Sequence of the first protein:
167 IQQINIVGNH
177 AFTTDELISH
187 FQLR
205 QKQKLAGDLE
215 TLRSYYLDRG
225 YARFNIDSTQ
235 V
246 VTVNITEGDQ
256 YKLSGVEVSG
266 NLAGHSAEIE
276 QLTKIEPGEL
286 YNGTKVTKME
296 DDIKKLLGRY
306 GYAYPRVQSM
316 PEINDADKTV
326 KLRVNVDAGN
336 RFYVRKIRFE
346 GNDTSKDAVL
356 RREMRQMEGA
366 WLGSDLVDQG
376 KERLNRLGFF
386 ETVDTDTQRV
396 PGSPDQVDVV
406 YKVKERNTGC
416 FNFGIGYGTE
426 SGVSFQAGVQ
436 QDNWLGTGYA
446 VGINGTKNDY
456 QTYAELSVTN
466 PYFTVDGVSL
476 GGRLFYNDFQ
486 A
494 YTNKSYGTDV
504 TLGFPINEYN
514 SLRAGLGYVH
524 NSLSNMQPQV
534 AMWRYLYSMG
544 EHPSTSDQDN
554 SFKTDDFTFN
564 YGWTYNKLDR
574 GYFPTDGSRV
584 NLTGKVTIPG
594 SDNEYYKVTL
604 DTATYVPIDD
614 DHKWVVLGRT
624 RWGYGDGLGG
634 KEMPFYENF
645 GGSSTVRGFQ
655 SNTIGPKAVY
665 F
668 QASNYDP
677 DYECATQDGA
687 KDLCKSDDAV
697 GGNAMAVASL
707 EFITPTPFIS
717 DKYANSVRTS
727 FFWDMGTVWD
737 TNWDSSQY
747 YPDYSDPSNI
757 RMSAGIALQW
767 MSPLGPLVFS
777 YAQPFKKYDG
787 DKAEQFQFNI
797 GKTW

Sequence of the second protein:
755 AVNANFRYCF

This data describes a binding interaction between two proteins.

Contacts between the two chains:
Residue F416 in the first protein is in contact with residue Y762 in the second protein (closest heavy-atom distance 2.6 Å).
Residue T424 in the first protein contacts residue A755 in the second protein (closest heavy-atom distance 4.6 Å).
Residue G421 in the first protein is in contact with residue N757 in the second protein (closest heavy-atom distance 4.0 Å).
Residue G423 in the first protein is in contact with residue V756 in the second protein (closest heavy-atom distance 5.0 Å).
Residue F418 in the first protein is in contact with residue F760 in the second protein (closest heavy-atom distance 3.2 Å).
Residue G414 in the first protein is in contact with residue Y762 in the second protein (closest heavy-atom distance 4.5 Å).
Residue G419 in the first protein contacts residue N759 in the second protein (closest heavy-atom distance 4.0 Å).
Residue F416 in the first protein contacts residue F764 in the second protein (closest heavy-atom distance 4.0 Å).
Residue L770 in the first protein interacts with residue R761 in the second protein (closest heavy-atom distance 2.2 Å).
Residue N417 in the first protein interacts with residue F760 in the second protein (closest heavy-atom distance 4.0 Å).
Residue C415 in the first protein is in contact with residue R761 in the second protein (closest heavy-atom distance 2.9 Å).
Residue C415 in the first protein interacts with residue C763 in the second protein (closest heavy-atom distance 2.0 Å).
Residue C415 in the first protein contacts residue Y762 in the second protein (closest heavy-atom distance 3.3 Å).
Residue Y422 in the first protein is in contact with residue A755 in the second protein (closest heavy-atom distance 3.3 Å).
Residue I420 in the first protein contacts residue V756 in the second protein (closest heavy-atom distance 3.9 Å).
Residue N412 in the first protein contacts residue F764 in the second protein (closest heavy-atom distance 3.2 Å).
Residue F416 in the first protein interacts with residue R761 in the second protein (closest heavy-atom distance 3.4 Å).
Residue G421 in the first protein interacts with residue V756 in the second protein (closest heavy-atom distance 3.6 Å).
Residue N417 in the first protein contacts residue R761 in the second protein (closest heavy-atom distance 2.7 Å).
Residue P769 in the first protein interacts with residue C763 in the second protein (closest heavy-atom distance 4.4 Å).
Residue Q435 in the first protein contacts residue F764 in the second protein (closest heavy-atom distance 5.0 Å).
Residue I420 in the first protein is in contact with residue N757 in the second protein (closest heavy-atom distance 3.7 Å).
Residue F418 in the first protein interacts with residue A758 in the second protein (closest heavy-atom distance 4.2 Å).
Residue I420 in the first protein contacts residue A758 in the second protein (closest heavy-atom distance 3.1 Å).
Residue C415 in the first protein contacts residue F764 in the second protein (closest heavy-atom distance 4.2 Å).
Residue L770 in the first protein is in contact with residue C763 in the second protein (closest heavy-atom distance 3.9 Å).
Residue F416 in the first protein is in contact with residue F760 in the second protein (closest heavy-atom distance 3.4 Å).
Residue G771 in the first protein interacts with residue R761 in the second protein (closest heavy-atom distance 4.4 Å).
Residue G423 in the first protein interacts with residue A755 in the second protein (closest heavy-atom distance 3.5 Å).
Residue Q436 in the first protein contacts residue F764 in the second protein (closest heavy-atom distance 3.1 Å).
Residue S426 in the first protein is in contact with residue A755 in the second protein (closest heavy-atom distance 4.5 Å).
Residue F418 in the first protein contacts residue N759 in the second protein (closest heavy-atom distance 3.1 Å).
Residue L440 in the first protein is in contact with residue F764 in the second protein (closest heavy-atom distance 4.5 Å).
Residue Y422 in the first protein interacts with residue V756 in the second protein (closest heavy-atom distance 2.9 Å).
Residue V434 in the first protein contacts residue F764 in the second protein (closest heavy-atom distance 4.0 Å).
Residue G414 in the first protein interacts with residue C763 in the second protein (closest heavy-atom distance 3.3 Å).
Residue G414 in the first protein interacts with residue F764 in the second protein (closest heavy-atom distance 2.3 Å).
Residue G419 in the first protein is in contact with residue A758 in the second protein (closest heavy-atom distance 3.0 Å).
Residue T413 in the first protein interacts with residue F764 in the second protein (closest heavy-atom distance 2.6 Å).
Residue F416 in the first protein is in contact with residue C763 in the second protein (closest heavy-atom distance 4.6 Å).